Sequence of the first protein:
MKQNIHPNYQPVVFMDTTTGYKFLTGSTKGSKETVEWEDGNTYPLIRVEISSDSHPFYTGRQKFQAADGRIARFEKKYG

Contacts between the two chains:
Residue E64 in the second protein interacts with residue R70 in the first protein (closest heavy-atom distance 4.4 Å).
Residue G68 in the second protein contacts residue F74 in the first protein (closest heavy-atom distance 4.9 Å).
Residue V11 in the second protein contacts residue G79 in the first protein (closest heavy-atom distance 3.9 Å).
Residue F41 in the second protein interacts with residue G79 in the first protein (closest heavy-atom distance 4.0 Å).
Residue F10 in the second protein contacts residue G79 in the first protein (closest heavy-atom distance 3.1 Å).
Residue P9 in the second protein is in contact with residue G79 in the first protein (closest heavy-atom distance 3.4 Å).
Residue I40 in the second protein is in contact with residue F74 in the first protein (closest heavy-atom distance 4.0 Å).
Residue P42 in the second protein is in contact with residue F74 in the first protein (closest heavy-atom distance 3.5 Å).
Residue V67 in the second protein interacts with residue R73 in the first protein (closest heavy-atom distance 3.7 Å).
Residue P9 in the second protein contacts residue Y78 in the first protein (closest heavy-atom distance 4.3 Å).
Residue K6 in the second protein contacts residue Y78 in the first protein (closest heavy-atom distance 3.3 Å).
Residue T39 in the second protein is in contact with residue G79 in the first protein (closest heavy-atom distance 3.4 Å).
Residue E64 in the second protein is in contact with residue F74 in the first protein (closest heavy-atom distance 4.0 Å).
Residue K6 in the second protein is in contact with residue G79 in the first protein (closest heavy-atom distance 4.5 Å).
Residue V67 in the second protein contacts residue F74 in the first protein (closest heavy-atom distance 3.7 Å).
Residue F41 in the second protein interacts with residue F74 in the first protein (closest heavy-atom distance 4.6 Å).

These two protein chains interact to form a complex.

Sequence of the second protein:
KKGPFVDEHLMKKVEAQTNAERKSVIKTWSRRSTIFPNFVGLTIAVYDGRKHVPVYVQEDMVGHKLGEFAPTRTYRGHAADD